Sequence of the first protein:
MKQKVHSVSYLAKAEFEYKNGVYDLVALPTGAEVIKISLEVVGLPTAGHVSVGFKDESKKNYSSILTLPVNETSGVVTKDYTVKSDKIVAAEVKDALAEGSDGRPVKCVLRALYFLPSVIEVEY

These two protein chains interact to form a complex.

Sequence of the second protein:
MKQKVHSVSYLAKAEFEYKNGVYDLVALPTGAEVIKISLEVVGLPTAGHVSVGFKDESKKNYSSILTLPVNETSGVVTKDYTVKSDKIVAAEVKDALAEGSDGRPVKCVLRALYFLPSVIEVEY

Residue-level contacts at the interface:
Residue L113 in the first protein contacts residue L113 in the second protein (closest heavy-atom distance 4.5 Å).
Residue S38 in the first protein interacts with residue D80 in the second protein (closest heavy-atom distance 2.8 Å).
Residue L28 in the first protein contacts residue Y124 in the second protein (closest heavy-atom distance 3.7 Å).
Residue K87 in the first protein interacts with residue M1 in the second protein (closest heavy-atom distance 4.3 Å).
Residue R111 in the first protein contacts residue D80 in the second protein (closest heavy-atom distance 3.5 Å).
Residue K36 in the first protein is in contact with residue I35 in the second protein (closest heavy-atom distance 3.5 Å).
Residue Y114 in the first protein contacts residue V5 in the second protein (closest heavy-atom distance 3.9 Å).
Residue A12 in the first protein interacts with residue V5 in the second protein (closest heavy-atom distance 3.8 Å).
Residue Y10 in the first protein interacts with residue S7 in the second protein (closest heavy-atom distance 3.7 Å).
Residue E40 in the first protein is in contact with residue D80 in the second protein (closest heavy-atom distance 2.9 Å).
Residue L11 in the first protein interacts with residue I35 in the second protein (closest heavy-atom distance 3.7 Å).
Residue S9 in the first protein is in contact with residue H6 in the second protein (closest heavy-atom distance 4.2 Å).
Residue L11 in the first protein is in contact with residue F115 in the second protein (closest heavy-atom distance 3.7 Å).
Residue I88 in the first protein interacts with residue M1 in the second protein (closest heavy-atom distance 4.1 Å).
Residue S9 in the first protein is in contact with residue S7 in the second protein (closest heavy-atom distance 3.9 Å).
Residue Y114 in the first protein interacts with residue V122 in the second protein (closest heavy-atom distance 4.5 Å).
Residue R111 in the first protein interacts with residue I35 in the second protein (closest heavy-atom distance 4.6 Å).
Residue L113 in the first protein contacts residue F115 in the second protein (closest heavy-atom distance 3.4 Å).
Residue A12 in the first protein interacts with residue H6 in the second protein (closest heavy-atom distance 4.9 Å).
Residue L28 in the first protein contacts residue M1 in the second protein (closest heavy-atom distance 4.4 Å).
Residue K13 in the first protein contacts residue E33 in the second protein (closest heavy-atom distance 3.0 Å).
Residue K13 in the first protein contacts residue K4 in the second protein (closest heavy-atom distance 4.7 Å).
Residue Y10 in the first protein is in contact with residue I120 in the second protein (closest heavy-atom distance 3.7 Å).
Residue V41 in the first protein is in contact with residue K79 in the second protein (closest heavy-atom distance 4.9 Å).
Residue L25 in the first protein is in contact with residue Q3 in the second protein (closest heavy-atom distance 2.6 Å).
Residue A12 in the first protein is in contact with residue Q3 in the second protein (closest heavy-atom distance 4.0 Å).
Residue A14 in the first protein interacts with residue Q3 in the second protein (closest heavy-atom distance 4.8 Å).
Residue E40 in the first protein is in contact with residue K79 in the second protein (closest heavy-atom distance 2.3 Å).
Residue Y10 in the first protein interacts with residue F115 in the second protein (closest heavy-atom distance 4.0 Å).
Residue K87 in the first protein is in contact with residue Y124 in the second protein (closest heavy-atom distance 3.9 Å).
Residue R111 in the first protein contacts residue E33 in the second protein (closest heavy-atom distance 2.4 Å).
Residue Y114 in the first protein contacts residue Y124 in the second protein (closest heavy-atom distance 2.6 Å).
Residue A27 in the first protein is in contact with residue Q3 in the second protein (closest heavy-atom distance 2.7 Å).
Residue Y10 in the first protein interacts with residue V5 in the second protein (closest heavy-atom distance 3.9 Å).
Residue E40 in the first protein interacts with residue Y81 in the second protein (closest heavy-atom distance 3.9 Å).
Residue K13 in the first protein contacts residue T82 in the second protein (closest heavy-atom distance 4.8 Å).
Residue S74 in the first protein interacts with residue T78 in the second protein (closest heavy-atom distance 3.8 Å).
Residue A27 in the first protein interacts with residue Y124 in the second protein (closest heavy-atom distance 3.1 Å).
Residue K13 in the first protein contacts residue H6 in the second protein (closest heavy-atom distance 4.5 Å).
Residue S9 in the first protein interacts with residue F115 in the second protein (closest heavy-atom distance 3.9 Å).
Residue R111 in the first protein is in contact with residue V34 in the second protein (closest heavy-atom distance 5.0 Å).
Residue A27 in the first protein contacts residue M1 in the second protein (closest heavy-atom distance 3.8 Å).
Residue R111 in the first protein interacts with residue T82 in the second protein (closest heavy-atom distance 2.8 Å).
Residue S74 in the first protein interacts with residue K79 in the second protein (closest heavy-atom distance 4.5 Å).
Residue Y10 in the first protein interacts with residue H6 in the second protein (closest heavy-atom distance 3.5 Å).
Residue L11 in the first protein is in contact with residue V5 in the second protein (closest heavy-atom distance 3.4 Å).
Residue A12 in the first protein contacts residue K4 in the second protein (closest heavy-atom distance 4.5 Å).
Residue K36 in the first protein interacts with residue D80 in the second protein (closest heavy-atom distance 3.7 Å).
Residue E57 in the first protein contacts residue M1 in the second protein (closest heavy-atom distance 4.3 Å).
Residue P29 in the first protein is in contact with residue Y124 in the second protein (closest heavy-atom distance 3.5 Å).
Residue L116 in the first protein interacts with residue Y124 in the second protein (closest heavy-atom distance 4.1 Å).
Residue R111 in the first protein interacts with residue Y81 in the second protein (closest heavy-atom distance 4.0 Å).
Residue L11 in the first protein contacts residue E33 in the second protein (closest heavy-atom distance 3.8 Å).
Residue L113 in the first protein contacts residue I35 in the second protein (closest heavy-atom distance 3.6 Å).
Residue Y10 in the first protein is in contact with residue Y124 in the second protein (closest heavy-atom distance 3.5 Å).
Residue V26 in the first protein contacts residue Q3 in the second protein (closest heavy-atom distance 3.4 Å).
Residue Y10 in the first protein contacts residue V122 in the second protein (closest heavy-atom distance 3.8 Å).
Residue K13 in the first protein is in contact with residue Q3 in the second protein (closest heavy-atom distance 4.1 Å).
Residue L11 in the first protein is in contact with residue H6 in the second protein (closest heavy-atom distance 2.7 Å).
Residue L11 in the first protein is in contact with residue K4 in the second protein (closest heavy-atom distance 4.8 Å).